Sequence of the first protein:
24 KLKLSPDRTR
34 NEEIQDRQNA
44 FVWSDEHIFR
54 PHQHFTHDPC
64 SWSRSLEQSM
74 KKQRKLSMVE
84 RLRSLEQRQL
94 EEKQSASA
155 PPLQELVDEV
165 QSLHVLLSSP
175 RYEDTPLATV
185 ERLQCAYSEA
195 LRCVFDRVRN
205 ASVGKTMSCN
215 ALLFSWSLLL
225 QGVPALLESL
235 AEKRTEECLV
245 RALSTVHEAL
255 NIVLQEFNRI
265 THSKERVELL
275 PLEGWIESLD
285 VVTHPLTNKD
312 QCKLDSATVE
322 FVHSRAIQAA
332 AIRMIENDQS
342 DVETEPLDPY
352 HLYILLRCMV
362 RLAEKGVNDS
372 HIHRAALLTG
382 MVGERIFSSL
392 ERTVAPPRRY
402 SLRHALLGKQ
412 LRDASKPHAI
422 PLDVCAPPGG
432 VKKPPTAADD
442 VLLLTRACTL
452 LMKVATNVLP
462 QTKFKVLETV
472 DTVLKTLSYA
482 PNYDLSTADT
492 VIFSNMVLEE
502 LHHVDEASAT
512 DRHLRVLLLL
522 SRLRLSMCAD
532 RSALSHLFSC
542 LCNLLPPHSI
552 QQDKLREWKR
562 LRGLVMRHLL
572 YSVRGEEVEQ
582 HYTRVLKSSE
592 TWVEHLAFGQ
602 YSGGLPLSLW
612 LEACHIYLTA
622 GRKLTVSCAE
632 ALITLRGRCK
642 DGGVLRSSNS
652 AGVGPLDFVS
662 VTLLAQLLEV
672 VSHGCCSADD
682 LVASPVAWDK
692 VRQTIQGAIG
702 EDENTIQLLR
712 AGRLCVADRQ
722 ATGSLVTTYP

Sequence of the second protein:
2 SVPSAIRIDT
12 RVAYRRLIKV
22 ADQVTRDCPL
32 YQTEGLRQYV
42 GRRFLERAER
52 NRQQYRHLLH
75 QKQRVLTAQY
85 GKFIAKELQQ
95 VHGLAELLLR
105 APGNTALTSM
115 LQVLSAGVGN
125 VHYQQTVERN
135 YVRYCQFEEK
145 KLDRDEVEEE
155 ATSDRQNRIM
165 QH

The following describes two proteins that form a bound complex.

Interface contacts:
Residue L407 in the first protein is in contact with residue V117 in the second protein (closest heavy-atom distance 4.2 Å).
Residue A406 in the first protein interacts with residue Q33 in the second protein (closest heavy-atom distance 3.4 Å).
Residue H405 in the first protein interacts with residue Y32 in the second protein (closest heavy-atom distance 3.2 Å).
Residue L403 in the first protein contacts residue A120 in the second protein (closest heavy-atom distance 4.2 Å).
Residue L403 in the first protein is in contact with residue V122 in the second protein (closest heavy-atom distance 4.0 Å).
Residue L408 in the first protein is in contact with residue Y32 in the second protein (closest heavy-atom distance 3.2 Å).
Residue A406 in the first protein contacts residue A120 in the second protein (closest heavy-atom distance 4.7 Å).
Residue L407 in the first protein interacts with residue Y32 in the second protein (closest heavy-atom distance 3.3 Å).
Residue L407 in the first protein interacts with residue Q116 in the second protein (closest heavy-atom distance 4.1 Å).
Residue A406 in the first protein contacts residue Y32 in the second protein (closest heavy-atom distance 3.2 Å).
Residue A406 in the first protein is in contact with residue Q116 in the second protein (closest heavy-atom distance 3.1 Å).
Residue L407 in the first protein contacts residue A120 in the second protein (closest heavy-atom distance 3.9 Å).
Residue G409 in the first protein interacts with residue Y32 in the second protein (closest heavy-atom distance 3.4 Å).